The following describes two proteins that form a bound complex.

Sequence of the first protein:
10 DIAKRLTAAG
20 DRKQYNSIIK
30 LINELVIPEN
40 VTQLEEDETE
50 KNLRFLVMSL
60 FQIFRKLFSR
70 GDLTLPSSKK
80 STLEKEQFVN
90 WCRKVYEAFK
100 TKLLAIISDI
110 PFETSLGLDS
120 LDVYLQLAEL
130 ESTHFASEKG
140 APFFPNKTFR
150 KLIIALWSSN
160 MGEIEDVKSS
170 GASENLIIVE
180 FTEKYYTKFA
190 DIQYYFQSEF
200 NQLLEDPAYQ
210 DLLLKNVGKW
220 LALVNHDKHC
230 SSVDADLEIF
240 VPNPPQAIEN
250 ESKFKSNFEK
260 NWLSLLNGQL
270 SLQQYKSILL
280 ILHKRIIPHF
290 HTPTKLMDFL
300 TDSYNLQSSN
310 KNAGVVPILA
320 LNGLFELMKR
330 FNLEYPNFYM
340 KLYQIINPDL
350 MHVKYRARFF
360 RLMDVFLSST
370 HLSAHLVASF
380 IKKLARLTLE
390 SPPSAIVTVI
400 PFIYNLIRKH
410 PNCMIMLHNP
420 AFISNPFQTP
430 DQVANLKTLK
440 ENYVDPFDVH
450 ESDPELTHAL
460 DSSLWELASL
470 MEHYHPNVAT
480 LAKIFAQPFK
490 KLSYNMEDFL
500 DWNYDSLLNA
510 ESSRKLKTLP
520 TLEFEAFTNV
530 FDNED

Residue-level contacts at the interface:
Residue Q703 in the second protein is in contact with residue Q486 in the first protein (closest heavy-atom distance 3.1 Å).
Residue S526 in the second protein contacts residue Y473 in the first protein (closest heavy-atom distance 3.3 Å).
Residue N590 in the second protein interacts with residue P347 in the first protein (closest heavy-atom distance 3.4 Å).
Residue I506 in the second protein interacts with residue E522 in the first protein (closest heavy-atom distance 3.3 Å).
Residue E563 in the second protein contacts residue Y503 in the first protein (closest heavy-atom distance 2.4 Å).
Residue S653 in the second protein is in contact with residue E471 in the first protein (closest heavy-atom distance 2.9 Å).
Residue L702 in the second protein is in contact with residue L416 in the first protein (closest heavy-atom distance 3.1 Å).
Residue L700 in the second protein interacts with residue L416 in the first protein (closest heavy-atom distance 3.3 Å).
Residue Y514 in the second protein is in contact with residue E510 in the first protein (closest heavy-atom distance 2.3 Å).
Residue L516 in the second protein interacts with residue T517 in the first protein (closest heavy-atom distance 3.5 Å).
Residue P699 in the second protein is in contact with residue Y442 in the first protein (closest heavy-atom distance 3.5 Å).
Residue Y560 in the second protein is in contact with residue E471 in the first protein (closest heavy-atom distance 3.4 Å).
Residue I698 in the second protein contacts residue W464 in the first protein (closest heavy-atom distance 2.9 Å).
Residue E659 in the second protein contacts residue L388 in the first protein (closest heavy-atom distance 3.5 Å).
Residue F508 in the second protein interacts with residue L521 in the first protein (closest heavy-atom distance 3.2 Å).
Residue S509 in the second protein interacts with residue E522 in the first protein (closest heavy-atom distance 3.4 Å).
Residue Y514 in the second protein contacts residue R513 in the first protein (closest heavy-atom distance 3.5 Å).
Residue L507 in the second protein interacts with residue E522 in the first protein (closest heavy-atom distance 2.7 Å).
Residue Q482 in the second protein contacts residue L507 in the first protein (closest heavy-atom distance 3.4 Å).
Residue I506 in the second protein is in contact with residue F530 in the first protein (closest heavy-atom distance 3.3 Å).
Residue R592 in the second protein is in contact with residue D348 in the first protein (closest heavy-atom distance 3.5 Å).
Residue P562 in the second protein contacts residue S390 in the first protein (closest heavy-atom distance 3.4 Å).
Residue P562 in the second protein contacts residue H472 in the first protein (closest heavy-atom distance 3.4 Å).
Residue Q482 in the second protein contacts residue D504 in the first protein (closest heavy-atom distance 3.0 Å).
Residue P615 in the second protein is in contact with residue E533 in the first protein (closest heavy-atom distance 3.2 Å).
Residue N704 in the second protein is in contact with residue H417 in the first protein (closest heavy-atom distance 3.4 Å).
Residue Q703 in the second protein is in contact with residue F484 in the first protein (closest heavy-atom distance 3.0 Å).
Residue L700 in the second protein is in contact with residue L463 in the first protein (closest heavy-atom distance 3.3 Å).
Residue P562 in the second protein interacts with residue L388 in the first protein (closest heavy-atom distance 3.4 Å).
Residue L700 in the second protein interacts with residue S462 in the first protein (closest heavy-atom distance 3.3 Å).
Residue N453 in the second protein interacts with residue T527 in the first protein (closest heavy-atom distance 3.5 Å).
Residue L507 in the second protein contacts residue L521 in the first protein (closest heavy-atom distance 3.5 Å).
Residue E563 in the second protein is in contact with residue Y473 in the first protein (closest heavy-atom distance 3.5 Å).
Residue H705 in the second protein interacts with residue P487 in the first protein (closest heavy-atom distance 3.4 Å).
Residue L700 in the second protein is in contact with residue H417 in the first protein (closest heavy-atom distance 3.4 Å).
Residue Q703 in the second protein is in contact with residue F488 in the first protein (closest heavy-atom distance 3.3 Å).
Residue L702 in the second protein interacts with residue A485 in the first protein (closest heavy-atom distance 3.5 Å).
Residue R592 in the second protein contacts residue V352 in the first protein (closest heavy-atom distance 3.4 Å).
Residue L702 in the second protein contacts residue F484 in the first protein (closest heavy-atom distance 3.3 Å).
Residue N590 in the second protein is in contact with residue N346 in the first protein (closest heavy-atom distance 3.5 Å).
Residue Y560 in the second protein contacts residue L388 in the first protein (closest heavy-atom distance 2.6 Å).
Residue F508 in the second protein contacts residue T520 in the first protein (closest heavy-atom distance 3.3 Å).
Residue E659 in the second protein is in contact with residue E465 in the first protein (closest heavy-atom distance 2.9 Å).
Residue E659 in the second protein interacts with residue W464 in the first protein (closest heavy-atom distance 3.4 Å).
Residue I613 in the second protein interacts with residue N532 in the first protein (closest heavy-atom distance 3.3 Å).
Residue P655 in the second protein is in contact with residue S468 in the first protein (closest heavy-atom distance 3.3 Å).
Residue Q531 in the second protein interacts with residue Y503 in the first protein (closest heavy-atom distance 3.3 Å).
Residue Q703 in the second protein interacts with residue H417 in the first protein (closest heavy-atom distance 3.2 Å).
Residue L654 in the second protein is in contact with residue E471 in the first protein (closest heavy-atom distance 3.3 Å).
Residue K486 in the second protein interacts with residue D504 in the first protein (closest heavy-atom distance 2.7 Å).
Residue Y566 in the second protein is in contact with residue H351 in the first protein (closest heavy-atom distance 3.3 Å).
Residue L700 in the second protein contacts residue W464 in the first protein (closest heavy-atom distance 3.4 Å).
Residue Y560 in the second protein contacts residue H472 in the first protein (closest heavy-atom distance 3.1 Å).
Residue A656 in the second protein contacts residue S468 in the first protein (closest heavy-atom distance 3.1 Å).
Residue L700 in the second protein interacts with residue N418 in the first protein (closest heavy-atom distance 3.0 Å).
Residue R559 in the second protein contacts residue H472 in the first protein (closest heavy-atom distance 3.4 Å).
Residue E659 in the second protein is in contact with residue R385 in the first protein (closest heavy-atom distance 2.4 Å).
Residue Y560 in the second protein contacts residue Y473 in the first protein (closest heavy-atom distance 3.2 Å).
Residue H697 in the second protein interacts with residue Y442 in the first protein (closest heavy-atom distance 3.2 Å).
Residue E659 in the second protein is in contact with residue K381 in the first protein (closest heavy-atom distance 2.9 Å).

Sequence of the second protein:
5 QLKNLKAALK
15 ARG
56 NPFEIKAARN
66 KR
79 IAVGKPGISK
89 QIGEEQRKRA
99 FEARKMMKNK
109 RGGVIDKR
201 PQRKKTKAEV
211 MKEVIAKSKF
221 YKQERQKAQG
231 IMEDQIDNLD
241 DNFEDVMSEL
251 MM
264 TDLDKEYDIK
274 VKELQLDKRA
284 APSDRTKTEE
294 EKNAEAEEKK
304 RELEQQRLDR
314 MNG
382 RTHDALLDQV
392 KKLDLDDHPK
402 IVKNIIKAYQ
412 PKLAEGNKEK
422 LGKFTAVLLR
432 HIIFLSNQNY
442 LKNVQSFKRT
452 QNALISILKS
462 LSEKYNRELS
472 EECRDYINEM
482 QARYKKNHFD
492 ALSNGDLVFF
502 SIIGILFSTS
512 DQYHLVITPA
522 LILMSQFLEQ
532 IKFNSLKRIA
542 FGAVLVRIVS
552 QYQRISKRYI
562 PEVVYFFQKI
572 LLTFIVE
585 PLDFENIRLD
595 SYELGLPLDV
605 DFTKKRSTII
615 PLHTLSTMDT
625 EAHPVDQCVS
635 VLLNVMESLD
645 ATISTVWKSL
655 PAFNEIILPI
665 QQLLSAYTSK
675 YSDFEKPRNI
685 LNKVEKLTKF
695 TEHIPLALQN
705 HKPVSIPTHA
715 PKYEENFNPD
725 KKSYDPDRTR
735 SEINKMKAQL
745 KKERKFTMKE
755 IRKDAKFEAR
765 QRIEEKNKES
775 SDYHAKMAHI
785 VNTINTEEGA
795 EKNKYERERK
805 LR